Interface contacts:
Residue L265 in protein 2 interacts with residue D54 in protein 1 (closest heavy-atom distance 3.5 Å).
Residue N207 in protein 2 contacts residue H120 in protein 1 (closest heavy-atom distance 3.6 Å).
Residue L265 in protein 2 is in contact with residue T55 in protein 1 (closest heavy-atom distance 4.4 Å).
Residue L199 in protein 2 interacts with residue Q115 in protein 1 (closest heavy-atom distance 3.4 Å).
Residue L266 in protein 2 contacts residue Y56 in protein 1 (closest heavy-atom distance 2.5 Å).
Residue N207 in protein 2 contacts residue T116 in protein 1 (closest heavy-atom distance 4.5 Å).
Residue N207 in protein 2 contacts residue Q117 in protein 1 (closest heavy-atom distance 4.0 Å).
Residue S203 in protein 2 interacts with residue Q115 in protein 1 (closest heavy-atom distance 3.3 Å).
Residue Y228 in protein 2 is in contact with residue H120 in protein 1 (closest heavy-atom distance 3.4 Å).
Residue R208 in protein 2 interacts with residue P104 in protein 1 (closest heavy-atom distance 3.7 Å).
Residue F209 in protein 2 interacts with residue Q117 in protein 1 (closest heavy-atom distance 3.6 Å).
Residue L199 in protein 2 interacts with residue S114 in protein 1 (closest heavy-atom distance 3.3 Å).
Residue Y200 in protein 2 is in contact with residue S114 in protein 1 (closest heavy-atom distance 3.0 Å).
Residue F268 in protein 2 interacts with residue M60 in protein 1 (closest heavy-atom distance 3.5 Å).
Residue F268 in protein 2 contacts residue W59 in protein 1 (closest heavy-atom distance 3.5 Å).
Residue F233 in protein 2 contacts residue P124 in protein 1 (closest heavy-atom distance 4.4 Å).
Residue L199 in protein 2 contacts residue F119 in protein 1 (closest heavy-atom distance 4.2 Å).
Residue N269 in protein 2 interacts with residue W59 in protein 1 (closest heavy-atom distance 3.7 Å).
Residue F233 in protein 2 is in contact with residue F119 in protein 1 (closest heavy-atom distance 3.2 Å).
Residue F233 in protein 2 is in contact with residue H120 in protein 1 (closest heavy-atom distance 2.7 Å).
Residue Y258 in protein 2 contacts residue Y56 in protein 1 (closest heavy-atom distance 3.8 Å).
Residue Y262 in protein 2 is in contact with residue T55 in protein 1 (closest heavy-atom distance 3.5 Å).
Residue L199 in protein 2 is in contact with residue K112 in protein 1 (closest heavy-atom distance 4.9 Å).
Residue G235 in protein 2 contacts residue Q121 in protein 1 (closest heavy-atom distance 2.8 Å).
Residue M261 in protein 2 is in contact with residue W59 in protein 1 (closest heavy-atom distance 3.7 Å).
Residue R208 in protein 2 is in contact with residue R100 in protein 1 (closest heavy-atom distance 4.8 Å).
Residue S234 in protein 2 is in contact with residue H120 in protein 1 (closest heavy-atom distance 4.2 Å).
Residue P267 in protein 2 is in contact with residue Y56 in protein 1 (closest heavy-atom distance 4.7 Å).
Residue F268 in protein 2 contacts residue Y56 in protein 1 (closest heavy-atom distance 4.7 Å).
Residue F233 in protein 2 contacts residue F122 in protein 1 (closest heavy-atom distance 4.4 Å).
Residue Y200 in protein 2 interacts with residue Q115 in protein 1 (closest heavy-atom distance 3.6 Å).
Residue F233 in protein 2 interacts with residue G123 in protein 1 (closest heavy-atom distance 3.5 Å).
Residue L236 in protein 2 is in contact with residue F122 in protein 1 (closest heavy-atom distance 3.3 Å).
Residue L265 in protein 2 interacts with residue Y56 in protein 1 (closest heavy-atom distance 3.7 Å).
Residue S234 in protein 2 contacts residue Q121 in protein 1 (closest heavy-atom distance 3.5 Å).
Residue I232 in protein 2 is in contact with residue H120 in protein 1 (closest heavy-atom distance 3.8 Å).
Residue M261 in protein 2 contacts residue Y56 in protein 1 (closest heavy-atom distance 3.7 Å).
Residue R208 in protein 2 contacts residue H108 in protein 1 (closest heavy-atom distance 3.3 Å).
Residue Y262 in protein 2 interacts with residue Y56 in protein 1 (closest heavy-atom distance 3.6 Å).
Residue N231 in protein 2 interacts with residue H120 in protein 1 (closest heavy-atom distance 4.8 Å).
Residue N269 in protein 2 contacts residue M60 in protein 1 (closest heavy-atom distance 3.9 Å).
Residue G235 in protein 2 interacts with residue F122 in protein 1 (closest heavy-atom distance 3.4 Å).
Residue L236 in protein 2 contacts residue L125 in protein 1 (closest heavy-atom distance 4.2 Å).
Residue L236 in protein 2 is in contact with residue Q121 in protein 1 (closest heavy-atom distance 3.4 Å).
Residue Y258 in protein 2 interacts with residue W59 in protein 1 (closest heavy-atom distance 3.4 Å).
Residue Y200 in protein 2 contacts residue F119 in protein 1 (closest heavy-atom distance 3.4 Å).
Residue F233 in protein 2 contacts residue Q121 in protein 1 (closest heavy-atom distance 3.2 Å).
Residue I271 in protein 2 is in contact with residue Y56 in protein 1 (closest heavy-atom distance 4.3 Å).
Residue R208 in protein 2 is in contact with residue Q101 in protein 1 (closest heavy-atom distance 3.0 Å).
Residue I239 in protein 2 interacts with residue F122 in protein 1 (closest heavy-atom distance 3.5 Å).
Residue Y200 in protein 2 interacts with residue H120 in protein 1 (closest heavy-atom distance 3.0 Å).

Sequence of protein 2:
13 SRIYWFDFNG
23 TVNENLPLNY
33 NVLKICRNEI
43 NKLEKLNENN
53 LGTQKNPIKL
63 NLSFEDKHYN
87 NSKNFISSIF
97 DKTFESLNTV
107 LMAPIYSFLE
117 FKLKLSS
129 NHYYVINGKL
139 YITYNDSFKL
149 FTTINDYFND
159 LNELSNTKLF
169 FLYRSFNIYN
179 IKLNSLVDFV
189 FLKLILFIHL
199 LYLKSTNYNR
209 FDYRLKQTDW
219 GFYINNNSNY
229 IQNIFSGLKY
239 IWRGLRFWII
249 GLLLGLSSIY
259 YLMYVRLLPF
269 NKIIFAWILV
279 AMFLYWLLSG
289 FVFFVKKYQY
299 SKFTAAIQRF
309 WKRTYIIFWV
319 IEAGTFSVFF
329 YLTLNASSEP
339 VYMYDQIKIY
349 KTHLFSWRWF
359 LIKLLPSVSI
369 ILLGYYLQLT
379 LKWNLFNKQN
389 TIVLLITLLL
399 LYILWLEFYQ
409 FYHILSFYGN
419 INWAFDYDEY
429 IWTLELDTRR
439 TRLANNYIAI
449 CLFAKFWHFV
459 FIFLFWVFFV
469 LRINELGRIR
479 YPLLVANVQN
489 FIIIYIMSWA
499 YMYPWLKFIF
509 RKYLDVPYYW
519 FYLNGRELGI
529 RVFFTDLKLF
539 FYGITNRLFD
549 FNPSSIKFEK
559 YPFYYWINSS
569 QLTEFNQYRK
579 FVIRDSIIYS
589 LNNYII

This data describes a binding interaction between two proteins.

Sequence of protein 1:
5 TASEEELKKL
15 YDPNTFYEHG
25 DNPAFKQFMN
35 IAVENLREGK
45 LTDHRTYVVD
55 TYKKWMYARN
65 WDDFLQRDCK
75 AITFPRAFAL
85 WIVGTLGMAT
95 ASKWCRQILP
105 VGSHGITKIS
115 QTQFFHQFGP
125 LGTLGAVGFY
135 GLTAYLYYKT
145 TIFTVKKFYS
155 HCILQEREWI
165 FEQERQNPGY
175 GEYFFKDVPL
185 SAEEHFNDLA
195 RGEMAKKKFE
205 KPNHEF